Interface contacts:
Residue M302 in the first protein contacts residue N12 in the second protein (closest heavy-atom distance 2.9 Å).
Residue K303 in the first protein interacts with residue D20 in the second protein (closest heavy-atom distance 2.9 Å).
Residue I118 in the first protein interacts with residue W50 in the second protein (closest heavy-atom distance 3.1 Å).
Residue L276 in the first protein contacts residue A2 in the second protein (closest heavy-atom distance 2.9 Å).
Residue M377 in the first protein is in contact with residue R7 in the second protein (closest heavy-atom distance 3.2 Å).
Residue S173 in the first protein contacts residue P47 in the second protein (closest heavy-atom distance 3.0 Å).
Residue N175 in the first protein contacts residue V48 in the second protein (closest heavy-atom distance 2.9 Å).
Residue P87 in the first protein is in contact with residue I206 in the second protein (closest heavy-atom distance 3.4 Å).
Residue S390 in the first protein contacts residue Y6 in the second protein (closest heavy-atom distance 2.9 Å).
Residue L86 in the first protein is in contact with residue T72 in the second protein (closest heavy-atom distance 3.1 Å).
Residue S176 in the first protein is in contact with residue D51 in the second protein (closest heavy-atom distance 2.9 Å).
Residue M302 in the first protein contacts residue L9 in the second protein (closest heavy-atom distance 3.4 Å).
Residue P87 in the first protein contacts residue F204 in the second protein (closest heavy-atom distance 3.4 Å).
Residue R178 in the first protein interacts with residue E54 in the second protein (closest heavy-atom distance 3.1 Å).
Residue P228 in the first protein is in contact with residue T43 in the second protein (closest heavy-atom distance 3.3 Å).
Residue L278 in the first protein interacts with residue A2 in the second protein (closest heavy-atom distance 3.3 Å).
Residue S173 in the first protein interacts with residue V48 in the second protein (closest heavy-atom distance 3.4 Å).
Residue V227 in the first protein is in contact with residue Y45 in the second protein (closest heavy-atom distance 3.3 Å).
Residue F171 in the first protein is in contact with residue P47 in the second protein (closest heavy-atom distance 3.2 Å).
Residue F305 in the first protein contacts residue L10 in the second protein (closest heavy-atom distance 3.3 Å).
Residue N230 in the first protein interacts with residue P39 in the second protein (closest heavy-atom distance 2.8 Å).
Residue S173 in the first protein contacts residue N49 in the second protein (closest heavy-atom distance 2.9 Å).
Residue F115 in the first protein is in contact with residue W50 in the second protein (closest heavy-atom distance 3.4 Å).
Residue D279 in the first protein contacts residue I5 in the second protein (closest heavy-atom distance 3.0 Å).
Residue T70 in the first protein interacts with residue H52 in the second protein (closest heavy-atom distance 3.2 Å).
Residue L14 in the first protein is in contact with residue P39 in the second protein (closest heavy-atom distance 3.4 Å).
Residue S176 in the first protein is in contact with residue W50 in the second protein (closest heavy-atom distance 3.2 Å).
Residue M280 in the first protein interacts with residue L9 in the second protein (closest heavy-atom distance 3.4 Å).
Residue P277 in the first protein is in contact with residue L4 in the second protein (closest heavy-atom distance 3.4 Å).
Residue S296 in the first protein is in contact with residue Y19 in the second protein (closest heavy-atom distance 3.3 Å).
Residue S417 in the first protein interacts with residue Y6 in the second protein (closest heavy-atom distance 3.0 Å).
Residue N175 in the first protein is in contact with residue N49 in the second protein (closest heavy-atom distance 2.9 Å).
Residue A391 in the first protein interacts with residue A2 in the second protein (closest heavy-atom distance 3.4 Å).
Residue S13 in the first protein interacts with residue A41 in the second protein (closest heavy-atom distance 3.3 Å).
Residue D388 in the first protein is in contact with residue S3 in the second protein (closest heavy-atom distance 3.0 Å).
Residue V172 in the first protein contacts residue P47 in the second protein (closest heavy-atom distance 3.4 Å).
Residue I378 in the first protein interacts with residue R7 in the second protein (closest heavy-atom distance 3.4 Å).
Residue L40 in the first protein interacts with residue Y80 in the second protein (closest heavy-atom distance 3.1 Å).
Residue E46 in the first protein contacts residue T60 in the second protein (closest heavy-atom distance 2.6 Å).
Residue N175 in the first protein contacts residue W50 in the second protein (closest heavy-atom distance 3.0 Å).
Residue L278 in the first protein is in contact with residue L4 in the second protein (closest heavy-atom distance 3.0 Å).
Residue N117 in the first protein contacts residue Y45 in the second protein (closest heavy-atom distance 3.2 Å).
Residue M302 in the first protein is in contact with residue V16 in the second protein (closest heavy-atom distance 3.4 Å).
Residue Y120 in the first protein interacts with residue Y45 in the second protein (closest heavy-atom distance 3.4 Å).
Residue D107 in the first protein interacts with residue G53 in the second protein (closest heavy-atom distance 2.5 Å).
Residue G38 in the first protein interacts with residue D66 in the second protein (closest heavy-atom distance 3.0 Å).
Residue P87 in the first protein contacts residue Y69 in the second protein (closest heavy-atom distance 3.5 Å).
Residue M377 in the first protein is in contact with residue Y6 in the second protein (closest heavy-atom distance 3.3 Å).
Residue A51 in the first protein interacts with residue I55 in the second protein (closest heavy-atom distance 3.3 Å).
Residue D388 in the first protein is in contact with residue A2 in the second protein (closest heavy-atom distance 2.4 Å).
Residue L278 in the first protein interacts with residue I5 in the second protein (closest heavy-atom distance 3.4 Å).
Residue A274 in the first protein interacts with residue A2 in the second protein (closest heavy-atom distance 2.6 Å).
Residue L226 in the first protein contacts residue Y45 in the second protein (closest heavy-atom distance 3.5 Å).
Residue L174 in the first protein contacts residue D51 in the second protein (closest heavy-atom distance 3.3 Å).
Residue L174 in the first protein interacts with residue N49 in the second protein (closest heavy-atom distance 3.2 Å).
Residue R306 in the first protein interacts with residue V16 in the second protein (closest heavy-atom distance 3.2 Å).
Residue N175 in the first protein interacts with residue D51 in the second protein (closest heavy-atom distance 3.0 Å).
Residue M280 in the first protein contacts residue Q8 in the second protein (closest heavy-atom distance 3.2 Å).
Residue Q380 in the first protein interacts with residue R7 in the second protein (closest heavy-atom distance 3.2 Å).
Residue S13 in the first protein contacts residue T43 in the second protein (closest heavy-atom distance 3.4 Å).

Sequence of the second protein:
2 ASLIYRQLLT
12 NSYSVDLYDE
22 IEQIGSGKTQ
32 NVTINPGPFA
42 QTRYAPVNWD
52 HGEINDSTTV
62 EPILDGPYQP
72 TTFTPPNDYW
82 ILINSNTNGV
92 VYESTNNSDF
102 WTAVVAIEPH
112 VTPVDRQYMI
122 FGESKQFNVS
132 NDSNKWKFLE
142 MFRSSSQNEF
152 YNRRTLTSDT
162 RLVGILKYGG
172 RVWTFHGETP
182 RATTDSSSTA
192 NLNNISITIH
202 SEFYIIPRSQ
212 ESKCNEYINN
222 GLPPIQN

Sequence of the first protein:
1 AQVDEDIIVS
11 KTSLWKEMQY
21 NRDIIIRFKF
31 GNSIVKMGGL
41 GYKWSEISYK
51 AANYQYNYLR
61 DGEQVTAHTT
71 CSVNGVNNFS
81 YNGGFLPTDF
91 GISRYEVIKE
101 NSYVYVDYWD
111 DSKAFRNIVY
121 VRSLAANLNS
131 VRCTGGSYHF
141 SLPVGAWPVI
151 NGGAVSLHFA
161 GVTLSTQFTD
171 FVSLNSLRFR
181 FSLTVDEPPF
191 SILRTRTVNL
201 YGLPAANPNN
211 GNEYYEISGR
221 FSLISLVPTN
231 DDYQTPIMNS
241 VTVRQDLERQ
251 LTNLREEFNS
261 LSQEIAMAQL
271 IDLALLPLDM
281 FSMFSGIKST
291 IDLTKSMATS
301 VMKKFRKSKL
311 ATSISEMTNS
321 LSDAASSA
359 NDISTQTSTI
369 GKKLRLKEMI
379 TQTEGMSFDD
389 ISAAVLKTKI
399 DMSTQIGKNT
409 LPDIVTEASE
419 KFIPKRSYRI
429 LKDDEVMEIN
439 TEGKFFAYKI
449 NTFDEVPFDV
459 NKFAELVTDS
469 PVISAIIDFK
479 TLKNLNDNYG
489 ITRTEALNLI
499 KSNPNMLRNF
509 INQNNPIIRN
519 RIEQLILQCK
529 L

This data describes a binding interaction between two proteins.